The following describes two proteins that form a bound complex.

Sequence of the second protein:
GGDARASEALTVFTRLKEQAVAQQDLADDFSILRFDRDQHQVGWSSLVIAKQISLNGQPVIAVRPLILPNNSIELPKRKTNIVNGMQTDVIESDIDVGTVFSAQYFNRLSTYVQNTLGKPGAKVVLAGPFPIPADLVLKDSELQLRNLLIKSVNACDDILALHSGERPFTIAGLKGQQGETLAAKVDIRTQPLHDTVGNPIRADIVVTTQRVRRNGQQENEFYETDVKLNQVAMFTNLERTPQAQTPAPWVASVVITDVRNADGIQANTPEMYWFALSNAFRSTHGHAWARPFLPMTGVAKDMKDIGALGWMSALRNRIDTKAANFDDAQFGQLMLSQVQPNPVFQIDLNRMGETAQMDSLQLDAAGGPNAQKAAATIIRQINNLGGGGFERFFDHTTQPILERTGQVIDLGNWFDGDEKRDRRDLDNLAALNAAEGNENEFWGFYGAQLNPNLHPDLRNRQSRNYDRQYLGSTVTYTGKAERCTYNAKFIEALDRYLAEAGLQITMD

Sequence of the first protein:
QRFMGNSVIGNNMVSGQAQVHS

Interface contacts:
Residue T561 in the second protein interacts with residue N604 in the first protein (closest heavy-atom distance 3.5 Å).
Residue P419 in the second protein contacts residue V606 in the first protein (closest heavy-atom distance 3.6 Å).
Residue V420 in the second protein interacts with residue I601 in the first protein (closest heavy-atom distance 4.0 Å).
Residue N529 in the second protein interacts with residue Q593 in the first protein (closest heavy-atom distance 3.3 Å).
Residue V420 in the second protein is in contact with residue N604 in the first protein (closest heavy-atom distance 3.3 Å).
Residue Y562 in the second protein contacts residue N604 in the first protein (closest heavy-atom distance 4.0 Å).
Residue G523 in the second protein interacts with residue F595 in the first protein (closest heavy-atom distance 3.6 Å).
Residue H361 in the second protein is in contact with residue Q609 in the first protein (closest heavy-atom distance 2.8 Å).
Residue Q422 in the second protein interacts with residue I601 in the first protein (closest heavy-atom distance 3.6 Å).
Residue N418 in the second protein contacts residue M605 in the first protein (closest heavy-atom distance 3.4 Å).
Residue A575 in the second protein contacts residue Q611 in the first protein (closest heavy-atom distance 4.1 Å).
Residue Q580 in the second protein is in contact with residue H613 in the first protein (closest heavy-atom distance 3.1 Å).
Residue F421 in the second protein is in contact with residue V606 in the first protein (closest heavy-atom distance 3.6 Å).
Residue P306 in the second protein is in contact with residue N598 in the first protein (closest heavy-atom distance 3.2 Å).
Residue A564 in the second protein interacts with residue M605 in the first protein (closest heavy-atom distance 3.9 Å).
Residue T360 in the second protein contacts residue Q609 in the first protein (closest heavy-atom distance 2.5 Å).
Residue V327 in the second protein contacts residue I601 in the first protein (closest heavy-atom distance 3.8 Å).
Residue T582 in the second protein interacts with residue H613 in the first protein (closest heavy-atom distance 3.6 Å).
Residue W519 in the second protein contacts residue M596 in the first protein (closest heavy-atom distance 3.1 Å).
Residue N563 in the second protein is in contact with residue N604 in the first protein (closest heavy-atom distance 4.0 Å).
Residue E568 in the second protein contacts residue V606 in the first protein (closest heavy-atom distance 3.5 Å).
Residue V420 in the second protein interacts with residue M605 in the first protein (closest heavy-atom distance 3.7 Å).
Residue F357 in the second protein interacts with residue A610 in the first protein (closest heavy-atom distance 3.6 Å).
Residue R358 in the second protein is in contact with residue A610 in the first protein (closest heavy-atom distance 4.0 Å).
Residue L526 in the second protein is in contact with residue F595 in the first protein (closest heavy-atom distance 3.4 Å).
Residue P306 in the second protein contacts residue G597 in the first protein (closest heavy-atom distance 3.7 Å).
Residue T360 in the second protein is in contact with residue A610 in the first protein (closest heavy-atom distance 3.6 Å).
Residue I581 in the second protein contacts residue S614 in the first protein (closest heavy-atom distance 4.1 Å).
Residue Y522 in the second protein interacts with residue G597 in the first protein (closest heavy-atom distance 4.1 Å).
Residue F357 in the second protein is in contact with residue V606 in the first protein (closest heavy-atom distance 3.5 Å).
Residue I581 in the second protein is in contact with residue H613 in the first protein (closest heavy-atom distance 3.0 Å).
Residue R304 in the second protein is in contact with residue G597 in the first protein (closest heavy-atom distance 3.6 Å).
Residue T582 in the second protein contacts residue S614 in the first protein (closest heavy-atom distance 3.8 Å).
Residue F357 in the second protein contacts residue Q609 in the first protein (closest heavy-atom distance 4.0 Å).
Residue W519 in the second protein contacts residue F595 in the first protein (closest heavy-atom distance 4.0 Å).
Residue Q416 in the second protein interacts with residue M605 in the first protein (closest heavy-atom distance 4.4 Å).
Residue N527 in the second protein is in contact with residue F595 in the first protein (closest heavy-atom distance 4.3 Å).
Residue Y522 in the second protein interacts with residue F595 in the first protein (closest heavy-atom distance 3.5 Å).
Residue Y522 in the second protein contacts residue N598 in the first protein (closest heavy-atom distance 2.9 Å).
Residue L526 in the second protein is in contact with residue N598 in the first protein (closest heavy-atom distance 3.2 Å).
Residue H361 in the second protein contacts residue A610 in the first protein (closest heavy-atom distance 3.9 Å).
Residue A564 in the second protein is in contact with residue N604 in the first protein (closest heavy-atom distance 4.1 Å).
Residue P306 in the second protein interacts with residue S599 in the first protein (closest heavy-atom distance 3.9 Å).
Residue P306 in the second protein interacts with residue M596 in the first protein (closest heavy-atom distance 3.4 Å).
Residue V327 in the second protein is in contact with residue M605 in the first protein (closest heavy-atom distance 3.8 Å).
Residue T305 in the second protein contacts residue N598 in the first protein (closest heavy-atom distance 4.0 Å).
Residue N418 in the second protein contacts residue V606 in the first protein (closest heavy-atom distance 3.1 Å).
Residue M583 in the second protein interacts with residue S614 in the first protein (closest heavy-atom distance 3.8 Å).
Residue P419 in the second protein is in contact with residue M605 in the first protein (closest heavy-atom distance 3.9 Å).
Residue W519 in the second protein is in contact with residue G597 in the first protein (closest heavy-atom distance 4.3 Å).
Residue D571 in the second protein interacts with residue Q611 in the first protein (closest heavy-atom distance 4.0 Å).
Residue E568 in the second protein interacts with residue S607 in the first protein (closest heavy-atom distance 3.2 Å).
Residue N418 in the second protein is in contact with residue S607 in the first protein (closest heavy-atom distance 4.3 Å).
Residue I581 in the second protein interacts with residue V612 in the first protein (closest heavy-atom distance 3.9 Å).
Residue M583 in the second protein is in contact with residue V612 in the first protein (closest heavy-atom distance 3.6 Å).
Residue E568 in the second protein contacts residue G608 in the first protein (closest heavy-atom distance 3.7 Å).
Residue H361 in the second protein interacts with residue V612 in the first protein (closest heavy-atom distance 3.7 Å).
Residue R304 in the second protein is in contact with residue N598 in the first protein (closest heavy-atom distance 3.4 Å).
Residue E303 in the second protein is in contact with residue N598 in the first protein (closest heavy-atom distance 3.0 Å).
Residue G362 in the second protein is in contact with residue Q609 in the first protein (closest heavy-atom distance 4.3 Å).